These two protein chains interact to form a complex.

Sequence of the second protein:
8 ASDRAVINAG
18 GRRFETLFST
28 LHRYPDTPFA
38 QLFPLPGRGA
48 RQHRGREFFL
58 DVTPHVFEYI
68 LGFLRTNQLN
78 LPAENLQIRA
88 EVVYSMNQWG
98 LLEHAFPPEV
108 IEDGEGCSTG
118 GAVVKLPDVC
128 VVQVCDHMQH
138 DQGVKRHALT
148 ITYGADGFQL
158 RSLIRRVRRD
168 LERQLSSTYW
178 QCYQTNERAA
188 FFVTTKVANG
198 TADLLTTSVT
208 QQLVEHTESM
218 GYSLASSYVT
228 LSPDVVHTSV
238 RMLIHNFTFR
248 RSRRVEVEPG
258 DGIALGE

Sequence of the first protein:
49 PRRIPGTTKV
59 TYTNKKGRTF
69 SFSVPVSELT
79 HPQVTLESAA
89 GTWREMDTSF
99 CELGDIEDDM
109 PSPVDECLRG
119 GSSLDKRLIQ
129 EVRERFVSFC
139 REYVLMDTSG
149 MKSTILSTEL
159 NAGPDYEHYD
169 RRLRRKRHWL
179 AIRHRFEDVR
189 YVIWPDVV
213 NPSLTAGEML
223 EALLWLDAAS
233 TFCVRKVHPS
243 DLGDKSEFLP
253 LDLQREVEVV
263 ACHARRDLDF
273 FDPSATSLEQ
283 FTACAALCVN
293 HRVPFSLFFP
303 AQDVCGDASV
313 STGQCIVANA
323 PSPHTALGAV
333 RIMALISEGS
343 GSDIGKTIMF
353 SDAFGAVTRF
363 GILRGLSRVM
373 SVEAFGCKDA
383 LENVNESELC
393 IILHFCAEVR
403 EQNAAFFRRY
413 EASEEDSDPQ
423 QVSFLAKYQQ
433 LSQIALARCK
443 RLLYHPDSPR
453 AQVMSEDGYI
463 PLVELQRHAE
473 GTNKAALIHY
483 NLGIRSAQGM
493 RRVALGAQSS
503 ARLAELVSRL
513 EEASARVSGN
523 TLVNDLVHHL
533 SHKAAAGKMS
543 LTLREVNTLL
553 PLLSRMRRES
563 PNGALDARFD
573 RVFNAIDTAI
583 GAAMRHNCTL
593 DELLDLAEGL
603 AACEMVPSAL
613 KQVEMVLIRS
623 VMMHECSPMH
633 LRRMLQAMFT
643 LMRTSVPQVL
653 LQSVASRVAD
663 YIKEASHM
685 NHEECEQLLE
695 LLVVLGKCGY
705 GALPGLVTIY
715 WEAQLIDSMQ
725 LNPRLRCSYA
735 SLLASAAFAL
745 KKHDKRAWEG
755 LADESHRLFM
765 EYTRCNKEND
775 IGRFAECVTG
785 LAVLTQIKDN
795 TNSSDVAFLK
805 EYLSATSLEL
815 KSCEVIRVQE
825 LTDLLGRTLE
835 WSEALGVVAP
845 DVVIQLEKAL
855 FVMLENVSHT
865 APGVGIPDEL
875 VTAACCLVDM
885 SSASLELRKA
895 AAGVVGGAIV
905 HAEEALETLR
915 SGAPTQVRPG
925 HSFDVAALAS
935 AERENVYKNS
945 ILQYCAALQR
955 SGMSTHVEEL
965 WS

Interface contacts:
Residue S71 in the first protein interacts with residue E255 in the second protein (closest heavy-atom distance 3.6 Å).
Residue F68 in the first protein contacts residue P105 in the second protein (closest heavy-atom distance 3.9 Å).
Residue P73 in the first protein is in contact with residue R248 in the second protein (closest heavy-atom distance 3.5 Å).
Residue I52 in the first protein interacts with residue Q156 in the second protein (closest heavy-atom distance 3.4 Å).
Residue V72 in the first protein interacts with residue K122 in the second protein (closest heavy-atom distance 3.9 Å).
Residue F70 in the first protein interacts with residue V254 in the second protein (closest heavy-atom distance 3.6 Å).
Residue F68 in the first protein interacts with residue E100 in the second protein (closest heavy-atom distance 3.9 Å).
Residue S69 in the first protein is in contact with residue F103 in the second protein (closest heavy-atom distance 3.3 Å).
Residue H79 in the first protein interacts with residue Q181 in the second protein (closest heavy-atom distance 3.6 Å).
Residue T78 in the first protein is in contact with residue E184 in the second protein (closest heavy-atom distance 3.4 Å).
Residue S75 in the first protein is in contact with residue Q156 in the second protein (closest heavy-atom distance 3.8 Å).
Residue K64 in the first protein is in contact with residue P35 in the second protein (closest heavy-atom distance 3.4 Å).
Residue L77 in the first protein contacts residue D153 in the second protein (closest heavy-atom distance 4.0 Å).
Residue E76 in the first protein contacts residue G117 in the second protein (closest heavy-atom distance 3.4 Å).
Residue T55 in the first protein contacts residue R251 in the second protein (closest heavy-atom distance 3.4 Å).
Residue S71 in the first protein contacts residue P256 in the second protein (closest heavy-atom distance 3.5 Å).
Residue V74 in the first protein is in contact with residue V121 in the second protein (closest heavy-atom distance 3.3 Å).
Residue F68 in the first protein contacts residue V254 in the second protein (closest heavy-atom distance 4.0 Å).
Residue H79 in the first protein contacts residue R158 in the second protein (closest heavy-atom distance 4.0 Å).
Residue E76 in the first protein is in contact with residue A119 in the second protein (closest heavy-atom distance 3.5 Å).
Residue K63 in the first protein interacts with residue E264 in the second protein (closest heavy-atom distance 2.8 Å).
Residue F68 in the first protein interacts with residue L99 in the second protein (closest heavy-atom distance 3.7 Å).
Residue N62 in the first protein contacts residue L99 in the second protein (closest heavy-atom distance 3.9 Å).
Residue R50 in the first protein contacts residue G117 in the second protein (closest heavy-atom distance 3.9 Å).
Residue R66 in the first protein is in contact with residue E100 in the second protein (closest heavy-atom distance 3.1 Å).
Residue T78 in the first protein contacts residue Q156 in the second protein (closest heavy-atom distance 4.1 Å).
Residue E76 in the first protein is in contact with residue G154 in the second protein (closest heavy-atom distance 3.4 Å).
Residue L77 in the first protein contacts residue E184 in the second protein (closest heavy-atom distance 3.8 Å).
Residue S71 in the first protein is in contact with residue V254 in the second protein (closest heavy-atom distance 3.2 Å).
Residue V72 in the first protein contacts residue P256 in the second protein (closest heavy-atom distance 3.7 Å).
Residue S75 in the first protein is in contact with residue G154 in the second protein (closest heavy-atom distance 2.7 Å).
Residue F70 in the first protein interacts with residue P256 in the second protein (closest heavy-atom distance 4.2 Å).
Residue P73 in the first protein is in contact with residue L123 in the second protein (closest heavy-atom distance 3.3 Å).
Residue T67 in the first protein contacts residue P105 in the second protein (closest heavy-atom distance 3.4 Å).
Residue V74 in the first protein interacts with residue K122 in the second protein (closest heavy-atom distance 4.1 Å).
Residue T78 in the first protein interacts with residue R158 in the second protein (closest heavy-atom distance 3.8 Å).
Residue H79 in the first protein interacts with residue N183 in the second protein (closest heavy-atom distance 3.8 Å).
Residue R50 in the first protein interacts with residue T116 in the second protein (closest heavy-atom distance 3.5 Å).
Residue N62 in the first protein is in contact with residue L262 in the second protein (closest heavy-atom distance 3.4 Å).
Residue L77 in the first protein contacts residue V121 in the second protein (closest heavy-atom distance 3.8 Å).
Residue F68 in the first protein contacts residue L262 in the second protein (closest heavy-atom distance 4.1 Å).
Residue S71 in the first protein contacts residue E253 in the second protein (closest heavy-atom distance 4.0 Å).
Residue F68 in the first protein is in contact with residue F103 in the second protein (closest heavy-atom distance 3.4 Å).
Residue S75 in the first protein contacts residue V121 in the second protein (closest heavy-atom distance 3.0 Å).
Residue Q81 in the first protein interacts with residue E184 in the second protein (closest heavy-atom distance 4.0 Å).
Residue S69 in the first protein is in contact with residue P105 in the second protein (closest heavy-atom distance 3.3 Å).
Residue H79 in the first protein contacts residue T182 in the second protein (closest heavy-atom distance 3.5 Å).
Residue E76 in the first protein contacts residue G118 in the second protein (closest heavy-atom distance 3.2 Å).
Residue S75 in the first protein interacts with residue L123 in the second protein (closest heavy-atom distance 3.8 Å).
Residue V74 in the first protein contacts residue V120 in the second protein (closest heavy-atom distance 3.7 Å).
Residue S69 in the first protein interacts with residue E106 in the second protein (closest heavy-atom distance 4.2 Å).
Residue N62 in the first protein is in contact with residue N94 in the second protein (closest heavy-atom distance 3.0 Å).
Residue H79 in the first protein interacts with residue E184 in the second protein (closest heavy-atom distance 2.9 Å).
Residue L77 in the first protein is in contact with residue A119 in the second protein (closest heavy-atom distance 3.1 Å).
Residue Y60 in the first protein is in contact with residue L262 in the second protein (closest heavy-atom distance 3.6 Å).
Residue F70 in the first protein is in contact with residue E255 in the second protein (closest heavy-atom distance 3.6 Å).
Residue T67 in the first protein is in contact with residue E100 in the second protein (closest heavy-atom distance 3.5 Å).
Residue Q81 in the first protein is in contact with residue D153 in the second protein (closest heavy-atom distance 4.0 Å).
Residue S69 in the first protein interacts with residue V254 in the second protein (closest heavy-atom distance 3.4 Å).
Residue S69 in the first protein is in contact with residue P104 in the second protein (closest heavy-atom distance 3.3 Å).